The following describes two proteins that form a bound complex.

Contacts between the two chains:
Residue H92 in chain A is in contact with residue L2 in chain B (closest heavy-atom distance 3.7 Å).
Residue F93 in chain A is in contact with residue E1 in chain B (closest heavy-atom distance 3.2 Å).
Residue Y94 in chain A is in contact with residue D3 in chain B (closest heavy-atom distance 3.4 Å).
Residue H92 in chain A is in contact with residue A6 in chain B (closest heavy-atom distance 3.8 Å).
Residue H92 in chain A is in contact with residue D3 in chain B (closest heavy-atom distance 2.8 Å).
Residue F93 in chain A interacts with residue D3 in chain B (closest heavy-atom distance 4.1 Å).
Residue Y94 in chain A contacts residue K4 in chain B (closest heavy-atom distance 3.3 Å).
Residue Y94 in chain A interacts with residue L2 in chain B (closest heavy-atom distance 3.3 Å).
Residue Y94 in chain A interacts with residue E1 in chain B (closest heavy-atom distance 2.6 Å).
Residue H92 in chain A interacts with residue E1 in chain B (closest heavy-atom distance 4.4 Å).
Residue F93 in chain A contacts residue L2 in chain B (closest heavy-atom distance 3.5 Å).
Residue H96 in chain A is in contact with residue D3 in chain B (closest heavy-atom distance 2.9 Å).
Residue L91 in chain A interacts with residue D3 in chain B (closest heavy-atom distance 3.0 Å).

Sequence of chain B:
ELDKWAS

Sequence of chain A:
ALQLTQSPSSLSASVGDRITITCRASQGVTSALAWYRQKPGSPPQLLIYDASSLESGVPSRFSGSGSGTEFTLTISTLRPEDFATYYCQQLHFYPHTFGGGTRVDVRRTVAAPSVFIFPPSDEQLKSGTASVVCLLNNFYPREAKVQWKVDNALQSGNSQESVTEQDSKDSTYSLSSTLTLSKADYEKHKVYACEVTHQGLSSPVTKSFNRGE